Sequence of chain B:
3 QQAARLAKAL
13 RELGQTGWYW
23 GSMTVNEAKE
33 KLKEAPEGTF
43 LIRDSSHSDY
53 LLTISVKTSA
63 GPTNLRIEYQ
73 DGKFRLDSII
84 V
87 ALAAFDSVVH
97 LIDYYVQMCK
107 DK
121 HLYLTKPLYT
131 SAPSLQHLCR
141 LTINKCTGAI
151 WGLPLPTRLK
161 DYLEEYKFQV

These two protein chains interact to form a complex.

Interface contacts:
Residue A5 in chain B interacts with residue M6 in chain A (closest heavy-atom distance 4.3 Å).
Residue L8 in chain B contacts residue L5 in chain A (closest heavy-atom distance 4.8 Å).
Residue L53 in chain B is in contact with residue K8 in chain A (closest heavy-atom distance 4.0 Å).
Residue L12 in chain B is in contact with residue L5 in chain A (closest heavy-atom distance 4.1 Å).
Residue L12 in chain B is in contact with residue L2 in chain A (closest heavy-atom distance 3.6 Å).
Residue S50 in chain B is in contact with residue M12 in chain A (closest heavy-atom distance 3.8 Å).
Residue A5 in chain B is in contact with residue W9 in chain A (closest heavy-atom distance 3.5 Å).
Residue L8 in chain B is in contact with residue W9 in chain A (closest heavy-atom distance 3.5 Å).
Residue Y21 in chain B interacts with residue L5 in chain A (closest heavy-atom distance 3.7 Å).
Residue L53 in chain B is in contact with residue W9 in chain A (closest heavy-atom distance 4.1 Å).
Residue L53 in chain B is in contact with residue L5 in chain A (closest heavy-atom distance 3.6 Å).
Residue A9 in chain B is in contact with residue M6 in chain A (closest heavy-atom distance 4.5 Å).
Residue D46 in chain B is in contact with residue L5 in chain A (closest heavy-atom distance 3.6 Å).
Residue Y52 in chain B interacts with residue M12 in chain A (closest heavy-atom distance 4.5 Å).
Residue Q4 in chain B contacts residue W9 in chain A (closest heavy-atom distance 4.2 Å).
Residue Y71 in chain B is in contact with residue W9 in chain A (closest heavy-atom distance 3.4 Å).
Residue D51 in chain B is in contact with residue M12 in chain A (closest heavy-atom distance 3.6 Å).
Residue D46 in chain B interacts with residue H4 in chain A (closest heavy-atom distance 3.6 Å).
Residue L8 in chain B contacts residue M6 in chain A (closest heavy-atom distance 3.5 Å).
Residue Y21 in chain B contacts residue L2 in chain A (closest heavy-atom distance 4.7 Å).
Residue L12 in chain B contacts residue M6 in chain A (closest heavy-atom distance 3.9 Å).
Residue Y21 in chain B interacts with residue H4 in chain A (closest heavy-atom distance 3.6 Å).
Residue L54 in chain B is in contact with residue L5 in chain A (closest heavy-atom distance 3.6 Å).

Sequence of chain A:
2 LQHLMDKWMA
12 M